These two protein chains interact to form a complex.

Residue-level contacts at the interface:
Residue T37 in chain B contacts residue R2 in chain A (closest heavy-atom distance 3.3 Å).
Residue V64 in chain B is in contact with residue L4 in chain A (closest heavy-atom distance 3.5 Å).
Residue T56 in chain B is in contact with residue L3 in chain A (closest heavy-atom distance 3.2 Å).
Residue S55 in chain B is in contact with residue L4 in chain A (closest heavy-atom distance 3.2 Å).
Residue E58 in chain B contacts residue L5 in chain A (closest heavy-atom distance 4.5 Å).
Residue T31 in chain B is in contact with residue L5 in chain A (closest heavy-atom distance 4.9 Å).
Residue V64 in chain B contacts residue T6 in chain A (closest heavy-atom distance 4.3 Å).
Residue M32 in chain B interacts with residue L4 in chain A (closest heavy-atom distance 3.5 Å).
Residue I66 in chain B interacts with residue L4 in chain A (closest heavy-atom distance 3.5 Å).
Residue M36 in chain B contacts residue R2 in chain A (closest heavy-atom distance 4.6 Å).
Residue T31 in chain B contacts residue L3 in chain A (closest heavy-atom distance 3.0 Å).
Residue M32 in chain B interacts with residue L3 in chain A (closest heavy-atom distance 3.1 Å).
Residue T65 in chain B interacts with residue L5 in chain A (closest heavy-atom distance 3.3 Å).
Residue G33 in chain B contacts residue L4 in chain A (closest heavy-atom distance 4.6 Å).
Residue Q61 in chain B interacts with residue T6 in chain A (closest heavy-atom distance 4.0 Å).
Residue A57 in chain B interacts with residue L5 in chain A (closest heavy-atom distance 3.4 Å).
Residue A57 in chain B contacts residue L3 in chain A (closest heavy-atom distance 4.3 Å).
Residue T31 in chain B is in contact with residue R2 in chain A (closest heavy-atom distance 3.1 Å).
Residue R95 in chain B is in contact with residue L3 in chain A (closest heavy-atom distance 4.4 Å).
Residue F54 in chain B interacts with residue R2 in chain A (closest heavy-atom distance 3.5 Å).
Residue M32 in chain B contacts residue L5 in chain A (closest heavy-atom distance 3.1 Å).
Residue A57 in chain B interacts with residue L4 in chain A (closest heavy-atom distance 2.8 Å).
Residue F54 in chain B interacts with residue L3 in chain A (closest heavy-atom distance 4.8 Å).
Residue M32 in chain B contacts residue R2 in chain A (closest heavy-atom distance 4.4 Å).
Residue A63 in chain B is in contact with residue T6 in chain A (closest heavy-atom distance 3.0 Å).
Residue E30 in chain B interacts with residue L4 in chain A (closest heavy-atom distance 3.8 Å).
Residue G33 in chain B interacts with residue L5 in chain A (closest heavy-atom distance 3.4 Å).
Residue T65 in chain B is in contact with residue L4 in chain A (closest heavy-atom distance 3.1 Å).
Residue I100 in chain B contacts residue L4 in chain A (closest heavy-atom distance 4.2 Å).
Residue T31 in chain B contacts residue L4 in chain A (closest heavy-atom distance 4.0 Å).
Residue F54 in chain B contacts residue L4 in chain A (closest heavy-atom distance 4.1 Å).
Residue T56 in chain B contacts residue L4 in chain A (closest heavy-atom distance 3.6 Å).
Residue T65 in chain B contacts residue G7 in chain A (closest heavy-atom distance 4.2 Å).
Residue T65 in chain B interacts with residue T6 in chain A (closest heavy-atom distance 3.0 Å).
Residue S55 in chain B interacts with residue L3 in chain A (closest heavy-atom distance 3.2 Å).

Sequence of chain B:
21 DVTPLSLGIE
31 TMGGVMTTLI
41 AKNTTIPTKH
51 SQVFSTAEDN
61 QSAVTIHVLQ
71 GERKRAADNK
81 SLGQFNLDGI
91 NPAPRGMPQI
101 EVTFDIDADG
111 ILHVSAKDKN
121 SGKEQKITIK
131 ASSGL

Sequence of chain A:
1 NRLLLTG